Sequence of the first protein:
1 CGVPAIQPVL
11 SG

The following describes two proteins that form a bound complex.

Residue-level contacts at the interface:
Residue V8 in the second protein contacts residue I6 in the first protein (closest heavy-atom distance 3.8 Å).
Residue V106 in the second protein interacts with residue G2 in the first protein (closest heavy-atom distance 4.2 Å).
Residue W14 in the second protein is in contact with residue P4 in the first protein (closest heavy-atom distance 3.6 Å).
Residue A105 in the second protein interacts with residue C1 in the first protein (closest heavy-atom distance 3.5 Å).
Residue V8 in the second protein is in contact with residue Q7 in the first protein (closest heavy-atom distance 4.4 Å).
Residue S11 in the second protein interacts with residue P8 in the first protein (closest heavy-atom distance 3.5 Å).
Residue Q101 in the second protein contacts residue A5 in the first protein (closest heavy-atom distance 3.8 Å).
Residue C107 in the second protein is in contact with residue G2 in the first protein (closest heavy-atom distance 3.6 Å).
Residue W14 in the second protein interacts with residue V3 in the first protein (closest heavy-atom distance 4.5 Å).
Residue Q101 in the second protein interacts with residue I6 in the first protein (closest heavy-atom distance 4.1 Å).
Residue P13 in the second protein interacts with residue P4 in the first protein (closest heavy-atom distance 3.6 Å).
Residue V106 in the second protein is in contact with residue C1 in the first protein (closest heavy-atom distance 3.8 Å).
Residue P9 in the second protein contacts residue I6 in the first protein (closest heavy-atom distance 3.7 Å).
Residue A105 in the second protein interacts with residue V3 in the first protein (closest heavy-atom distance 4.9 Å).
Residue W12 in the second protein interacts with residue P8 in the first protein (closest heavy-atom distance 3.5 Å).
Residue V8 in the second protein contacts residue P8 in the first protein (closest heavy-atom distance 4.8 Å).
Residue W14 in the second protein contacts residue G2 in the first protein (closest heavy-atom distance 3.9 Å).
Residue V8 in the second protein contacts residue V9 in the first protein (closest heavy-atom distance 3.7 Å).
Residue E5 in the second protein contacts residue L10 in the first protein (closest heavy-atom distance 4.9 Å).
Residue A105 in the second protein interacts with residue G2 in the first protein (closest heavy-atom distance 2.8 Å).
Residue S11 in the second protein interacts with residue Q7 in the first protein (closest heavy-atom distance 3.9 Å).
Residue S11 in the second protein is in contact with residue I6 in the first protein (closest heavy-atom distance 3.2 Å).
Residue V122 in the second protein interacts with residue L10 in the first protein (closest heavy-atom distance 3.9 Å).
Residue G10 in the second protein interacts with residue I6 in the first protein (closest heavy-atom distance 4.0 Å).
Residue S11 in the second protein contacts residue V9 in the first protein (closest heavy-atom distance 5.0 Å).
Residue E5 in the second protein is in contact with residue S11 in the first protein (closest heavy-atom distance 3.9 Å).
Residue S11 in the second protein contacts residue P4 in the first protein (closest heavy-atom distance 3.4 Å).
Residue W12 in the second protein interacts with residue L10 in the first protein (closest heavy-atom distance 4.0 Å).
Residue T102 in the second protein interacts with residue I6 in the first protein (closest heavy-atom distance 3.7 Å).
Residue C107 in the second protein interacts with residue C1 in the first protein (closest heavy-atom distance 2.3 Å).

Sequence of the second protein:
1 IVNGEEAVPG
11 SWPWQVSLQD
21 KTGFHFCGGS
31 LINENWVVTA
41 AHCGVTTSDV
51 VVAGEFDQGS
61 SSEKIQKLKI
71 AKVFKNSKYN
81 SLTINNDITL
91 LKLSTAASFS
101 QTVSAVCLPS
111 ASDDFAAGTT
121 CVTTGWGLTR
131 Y